Sequence of chain B:
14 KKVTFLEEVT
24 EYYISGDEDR

Residue-level contacts at the interface:
Residue N266 in chain A interacts with residue D30 in chain B (closest heavy-atom distance 2.8 Å).
Residue R69 in chain A interacts with residue I27 in chain B (closest heavy-atom distance 3.5 Å).
Residue L291 in chain A contacts residue Y25 in chain B (closest heavy-atom distance 3.5 Å).
Residue P293 in chain A is in contact with residue E31 in chain B (closest heavy-atom distance 3.3 Å).
Residue F252 in chain A interacts with residue F18 in chain B (closest heavy-atom distance 3.6 Å).
Residue Y73 in chain A contacts residue I27 in chain B (closest heavy-atom distance 3.9 Å).
Residue F288 in chain A interacts with residue V22 in chain B (closest heavy-atom distance 3.6 Å).
Residue Q289 in chain A interacts with residue T23 in chain B (closest heavy-atom distance 3.3 Å).
Residue D66 in chain A interacts with residue R33 in chain B (closest heavy-atom distance 2.9 Å).
Residue C286 in chain A is in contact with residue L19 in chain B (closest heavy-atom distance 2.9 Å).
Residue A294 in chain A contacts residue D30 in chain B (closest heavy-atom distance 3.2 Å).
Residue I290 in chain A contacts residue Y25 in chain B (closest heavy-atom distance 2.8 Å).
Residue K292 in chain A is in contact with residue I27 in chain B (closest heavy-atom distance 2.7 Å).
Residue D237 in chain A interacts with residue V16 in chain B (closest heavy-atom distance 3.0 Å).
Residue E282 in chain A interacts with residue K14 in chain B (closest heavy-atom distance 3.0 Å).
Residue F288 in chain A is in contact with residue T23 in chain B (closest heavy-atom distance 3.1 Å).
Residue P293 in chain A contacts residue D30 in chain B (closest heavy-atom distance 3.7 Å).
Residue E295 in chain A interacts with residue G29 in chain B (closest heavy-atom distance 3.3 Å).
Residue C286 in chain A interacts with residue F18 in chain B (closest heavy-atom distance 3.4 Å).
Residue P265 in chain A contacts residue R33 in chain B (closest heavy-atom distance 2.5 Å).
Residue K292 in chain A contacts residue Y26 in chain B (closest heavy-atom distance 3.2 Å).
Residue L284 in chain A interacts with residue K14 in chain B (closest heavy-atom distance 4.2 Å).
Residue I290 in chain A is in contact with residue T23 in chain B (closest heavy-atom distance 2.8 Å).
Residue A294 in chain A contacts residue S28 in chain B (closest heavy-atom distance 3.7 Å).
Residue P293 in chain A is in contact with residue I27 in chain B (closest heavy-atom distance 3.7 Å).
Residue Q289 in chain A interacts with residue Y25 in chain B (closest heavy-atom distance 2.8 Å).
Residue R256 in chain A contacts residue F18 in chain B (closest heavy-atom distance 3.7 Å).
Residue K292 in chain A is in contact with residue E24 in chain B (closest heavy-atom distance 4.1 Å).
Residue L284 in chain A contacts residue K15 in chain B (closest heavy-atom distance 3.8 Å).
Residue N266 in chain A contacts residue E31 in chain B (closest heavy-atom distance 3.4 Å).
Residue A294 in chain A contacts residue I27 in chain B (closest heavy-atom distance 2.8 Å).
Residue Q63 in chain A interacts with residue R33 in chain B (closest heavy-atom distance 3.1 Å).
Residue L284 in chain A interacts with residue V16 in chain B (closest heavy-atom distance 3.4 Å).
Residue K163 in chain A is in contact with residue K14 in chain B (closest heavy-atom distance 3.9 Å).
Residue Y250 in chain A contacts residue V22 in chain B (closest heavy-atom distance 3.2 Å).
Residue A294 in chain A interacts with residue G29 in chain B (closest heavy-atom distance 3.0 Å).
Residue L291 in chain A is in contact with residue I27 in chain B (closest heavy-atom distance 3.8 Å).
Residue E295 in chain A interacts with residue S28 in chain B (closest heavy-atom distance 3.7 Å).
Residue M285 in chain A is in contact with residue T17 in chain B (closest heavy-atom distance 3.4 Å).
Residue D66 in chain A is in contact with residue D30 in chain B (closest heavy-atom distance 2.7 Å).
Residue R69 in chain A contacts residue D30 in chain B (closest heavy-atom distance 3.6 Å).
Residue D161 in chain A is in contact with residue K14 in chain B (closest heavy-atom distance 4.1 Å).
Residue D272 in chain A contacts residue E31 in chain B (closest heavy-atom distance 3.3 Å).
Residue K292 in chain A interacts with residue Y25 in chain B (closest heavy-atom distance 2.7 Å).
Residue A294 in chain A contacts residue E31 in chain B (closest heavy-atom distance 3.2 Å).
Residue D237 in chain A is in contact with residue K14 in chain B (closest heavy-atom distance 4.1 Å).
Residue I290 in chain A contacts residue V22 in chain B (closest heavy-atom distance 4.0 Å).
Residue E295 in chain A is in contact with residue E31 in chain B (closest heavy-atom distance 4.0 Å).
Residue P265 in chain A is in contact with residue D30 in chain B (closest heavy-atom distance 3.5 Å).
Residue L284 in chain A interacts with residue T17 in chain B (closest heavy-atom distance 3.1 Å).
Residue D237 in chain A interacts with residue K15 in chain B (closest heavy-atom distance 3.5 Å).
Residue I290 in chain A interacts with residue E24 in chain B (closest heavy-atom distance 3.6 Å).
Residue C286 in chain A interacts with residue V16 in chain B (closest heavy-atom distance 4.1 Å).
Residue T283 in chain A contacts residue K15 in chain B (closest heavy-atom distance 3.4 Å).
Residue C286 in chain A contacts residue T17 in chain B (closest heavy-atom distance 2.7 Å).
Residue L238 in chain A contacts residue F18 in chain B (closest heavy-atom distance 3.9 Å).
Residue I164 in chain A contacts residue V16 in chain B (closest heavy-atom distance 3.8 Å).
Residue S287 in chain A contacts residue L19 in chain B (closest heavy-atom distance 3.9 Å).
Residue Y73 in chain A contacts residue Y25 in chain B (closest heavy-atom distance 3.3 Å).
Residue N266 in chain A contacts residue R33 in chain B (closest heavy-atom distance 3.0 Å).

These two protein chains interact to form a complex.

Sequence of chain A:
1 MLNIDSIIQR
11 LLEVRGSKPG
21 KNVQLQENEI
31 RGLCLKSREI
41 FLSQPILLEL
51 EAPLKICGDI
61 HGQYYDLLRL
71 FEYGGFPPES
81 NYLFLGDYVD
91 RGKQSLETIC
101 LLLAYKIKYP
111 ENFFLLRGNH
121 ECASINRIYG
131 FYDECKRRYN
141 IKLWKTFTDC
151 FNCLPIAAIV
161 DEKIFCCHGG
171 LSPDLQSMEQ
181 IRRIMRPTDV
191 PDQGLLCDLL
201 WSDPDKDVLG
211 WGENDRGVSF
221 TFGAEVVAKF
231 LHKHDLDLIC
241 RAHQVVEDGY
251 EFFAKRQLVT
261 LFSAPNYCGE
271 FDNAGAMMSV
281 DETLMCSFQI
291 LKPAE